Sequence of protein 2:
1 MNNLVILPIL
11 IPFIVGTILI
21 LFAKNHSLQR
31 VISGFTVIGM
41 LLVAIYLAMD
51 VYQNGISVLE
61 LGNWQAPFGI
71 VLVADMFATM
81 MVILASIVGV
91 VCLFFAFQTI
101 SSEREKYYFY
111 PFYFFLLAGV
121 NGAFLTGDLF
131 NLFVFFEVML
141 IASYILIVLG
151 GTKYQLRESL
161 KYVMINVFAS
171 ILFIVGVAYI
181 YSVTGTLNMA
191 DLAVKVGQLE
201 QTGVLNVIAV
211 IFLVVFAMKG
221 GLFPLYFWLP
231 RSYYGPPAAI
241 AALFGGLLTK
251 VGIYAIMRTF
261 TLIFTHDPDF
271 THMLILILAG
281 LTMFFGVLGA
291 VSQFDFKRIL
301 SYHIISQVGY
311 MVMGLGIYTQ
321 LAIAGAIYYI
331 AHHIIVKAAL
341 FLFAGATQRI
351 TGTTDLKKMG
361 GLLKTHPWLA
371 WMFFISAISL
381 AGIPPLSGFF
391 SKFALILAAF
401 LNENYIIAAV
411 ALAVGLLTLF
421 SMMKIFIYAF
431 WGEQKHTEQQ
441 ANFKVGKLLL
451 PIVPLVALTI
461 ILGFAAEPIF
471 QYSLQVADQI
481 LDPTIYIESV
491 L

Interface contacts:
Residue M799 in protein 1 interacts with residue R104 in protein 2 (closest heavy-atom distance 3.4 Å).
Residue L609 in protein 1 is in contact with residue I211 in protein 2 (closest heavy-atom distance 3.4 Å).
Residue A787 in protein 1 interacts with residue I141 in protein 2 (closest heavy-atom distance 3.4 Å).
Residue L775 in protein 1 is in contact with residue L61 in protein 2 (closest heavy-atom distance 3.2 Å).
Residue M799 in protein 1 interacts with residue G150 in protein 2 (closest heavy-atom distance 3.1 Å).
Residue Y616 in protein 1 contacts residue D267 in protein 2 (closest heavy-atom distance 2.9 Å).
Residue F772 in protein 1 interacts with residue G69 in protein 2 (closest heavy-atom distance 3.5 Å).
Residue F154 in protein 1 contacts residue G432 in protein 2 (closest heavy-atom distance 3.0 Å).
Residue D776 in protein 1 interacts with residue N131 in protein 2 (closest heavy-atom distance 2.7 Å).
Residue G592 in protein 1 is in contact with residue R231 in protein 2 (closest heavy-atom distance 3.4 Å).
Residue L779 in protein 1 contacts residue N131 in protein 2 (closest heavy-atom distance 3.5 Å).
Residue P66 in protein 1 interacts with residue E467 in protein 2 (closest heavy-atom distance 3.2 Å).
Residue S735 in protein 1 is in contact with residue S182 in protein 2 (closest heavy-atom distance 3.4 Å).
Residue L797 in protein 1 interacts with residue Y107 in protein 2 (closest heavy-atom distance 3.5 Å).
Residue V65 in protein 1 contacts residue E467 in protein 2 (closest heavy-atom distance 3.1 Å).
Residue G739 in protein 1 contacts residue S182 in protein 2 (closest heavy-atom distance 3.4 Å).
Residue Y597 in protein 1 contacts residue F227 in protein 2 (closest heavy-atom distance 3.5 Å).
Residue L779 in protein 1 interacts with residue F135 in protein 2 (closest heavy-atom distance 3.3 Å).
Residue Y115 in protein 1 contacts residue W371 in protein 2 (closest heavy-atom distance 3.2 Å).
Residue I747 in protein 1 interacts with residue G185 in protein 2 (closest heavy-atom distance 3.2 Å).
Residue L779 in protein 1 interacts with residue V134 in protein 2 (closest heavy-atom distance 3.4 Å).
Residue I133 in protein 1 contacts residue F393 in protein 2 (closest heavy-atom distance 3.5 Å).
Residue A732 in protein 1 interacts with residue Y179 in protein 2 (closest heavy-atom distance 3.3 Å).
Residue F772 in protein 1 is in contact with residue W64 in protein 2 (closest heavy-atom distance 3.4 Å).
Residue V805 in protein 1 contacts residue R349 in protein 2 (closest heavy-atom distance 3.2 Å).
Residue T586 in protein 1 interacts with residue G289 in protein 2 (closest heavy-atom distance 3.5 Å).
Residue D804 in protein 1 interacts with residue T99 in protein 2 (closest heavy-atom distance 3.3 Å).
Residue F175 in protein 1 interacts with residue K392 in protein 2 (closest heavy-atom distance 3.2 Å).
Residue M613 in protein 1 is in contact with residue V207 in protein 2 (closest heavy-atom distance 3.4 Å).
Residue Y136 in protein 1 interacts with residue F389 in protein 2 (closest heavy-atom distance 3.5 Å).
Residue M590 in protein 1 contacts residue R231 in protein 2 (closest heavy-atom distance 3.1 Å).
Residue S582 in protein 1 is in contact with residue L288 in protein 2 (closest heavy-atom distance 3.4 Å).
Residue D771 in protein 1 contacts residue W64 in protein 2 (closest heavy-atom distance 2.7 Å).
Residue Y600 in protein 1 is in contact with residue F227 in protein 2 (closest heavy-atom distance 3.3 Å).
Residue S151 in protein 1 contacts residue W431 in protein 2 (closest heavy-atom distance 3.2 Å).
Residue F750 in protein 1 contacts residue F68 in protein 2 (closest heavy-atom distance 3.5 Å).
Residue I731 in protein 1 contacts residue Y179 in protein 2 (closest heavy-atom distance 3.5 Å).
Residue M601 in protein 1 interacts with residue L225 in protein 2 (closest heavy-atom distance 3.5 Å).
Residue F154 in protein 1 is in contact with residue W431 in protein 2 (closest heavy-atom distance 3.3 Å).
Residue F751 in protein 1 interacts with residue F68 in protein 2 (closest heavy-atom distance 3.5 Å).
Residue S735 in protein 1 interacts with residue Y179 in protein 2 (closest heavy-atom distance 3.4 Å).
Residue V805 in protein 1 is in contact with residue Q348 in protein 2 (closest heavy-atom distance 3.2 Å).
Residue D776 in protein 1 interacts with residue F130 in protein 2 (closest heavy-atom distance 3.4 Å).
Residue M799 in protein 1 interacts with residue S101 in protein 2 (closest heavy-atom distance 3.0 Å).
Residue Q589 in protein 1 contacts residue Y226 in protein 2 (closest heavy-atom distance 2.5 Å).
Residue W64 in protein 1 interacts with residue F464 in protein 2 (closest heavy-atom distance 3.0 Å).
Residue V728 in protein 1 contacts residue Y179 in protein 2 (closest heavy-atom distance 2.8 Å).
Residue W64 in protein 1 is in contact with residue E467 in protein 2 (closest heavy-atom distance 3.4 Å).
Residue S67 in protein 1 contacts residue F470 in protein 2 (closest heavy-atom distance 3.1 Å).
Residue D804 in protein 1 is in contact with residue R104 in protein 2 (closest heavy-atom distance 2.7 Å).
Residue S67 in protein 1 is in contact with residue E467 in protein 2 (closest heavy-atom distance 2.9 Å).
Residue Y616 in protein 1 contacts residue F270 in protein 2 (closest heavy-atom distance 3.2 Å).
Residue G592 in protein 1 contacts residue K161 in protein 2 (closest heavy-atom distance 3.0 Å).
Residue Q583 in protein 1 contacts residue S292 in protein 2 (closest heavy-atom distance 3.2 Å).
Residue R773 in protein 1 contacts residue D128 in protein 2 (closest heavy-atom distance 2.9 Å).
Residue I744 in protein 1 interacts with residue T184 in protein 2 (closest heavy-atom distance 3.2 Å).
Residue I747 in protein 1 contacts residue F68 in protein 2 (closest heavy-atom distance 3.5 Å).
Residue S734 in protein 1 contacts residue V204 in protein 2 (closest heavy-atom distance 3.4 Å).
Residue D776 in protein 1 is in contact with residue I70 in protein 2 (closest heavy-atom distance 3.3 Å).
Residue D804 in protein 1 is in contact with residue S101 in protein 2 (closest heavy-atom distance 2.7 Å).

This data describes a binding interaction between two proteins.

Sequence of protein 1:
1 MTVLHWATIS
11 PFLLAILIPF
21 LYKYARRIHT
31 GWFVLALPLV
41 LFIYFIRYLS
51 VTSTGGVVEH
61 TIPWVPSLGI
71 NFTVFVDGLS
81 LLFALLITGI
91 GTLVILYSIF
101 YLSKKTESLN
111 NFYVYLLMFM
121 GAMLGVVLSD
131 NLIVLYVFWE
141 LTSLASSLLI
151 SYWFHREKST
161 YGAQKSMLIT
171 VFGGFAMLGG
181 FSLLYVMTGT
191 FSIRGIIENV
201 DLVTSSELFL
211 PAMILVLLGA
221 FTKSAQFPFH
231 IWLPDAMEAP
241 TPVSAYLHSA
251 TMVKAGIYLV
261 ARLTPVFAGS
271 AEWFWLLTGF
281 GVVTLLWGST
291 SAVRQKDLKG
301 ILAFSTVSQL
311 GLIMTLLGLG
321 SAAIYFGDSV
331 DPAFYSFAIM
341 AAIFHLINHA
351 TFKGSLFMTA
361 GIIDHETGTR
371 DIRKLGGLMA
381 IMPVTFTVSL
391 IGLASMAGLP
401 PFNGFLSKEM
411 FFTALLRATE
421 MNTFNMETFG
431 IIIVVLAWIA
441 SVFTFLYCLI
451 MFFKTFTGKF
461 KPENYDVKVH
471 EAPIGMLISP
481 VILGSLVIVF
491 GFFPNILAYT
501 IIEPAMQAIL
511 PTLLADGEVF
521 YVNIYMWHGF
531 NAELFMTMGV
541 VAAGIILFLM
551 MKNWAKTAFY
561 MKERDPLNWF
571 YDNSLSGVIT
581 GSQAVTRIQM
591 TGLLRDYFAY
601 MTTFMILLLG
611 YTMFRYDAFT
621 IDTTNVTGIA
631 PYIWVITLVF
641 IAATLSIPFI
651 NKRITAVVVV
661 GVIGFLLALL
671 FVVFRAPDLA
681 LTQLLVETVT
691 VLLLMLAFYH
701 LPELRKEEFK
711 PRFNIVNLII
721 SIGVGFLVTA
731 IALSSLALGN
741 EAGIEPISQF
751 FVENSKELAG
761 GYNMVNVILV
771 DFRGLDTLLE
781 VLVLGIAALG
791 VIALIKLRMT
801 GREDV